Sequence of protein 2:
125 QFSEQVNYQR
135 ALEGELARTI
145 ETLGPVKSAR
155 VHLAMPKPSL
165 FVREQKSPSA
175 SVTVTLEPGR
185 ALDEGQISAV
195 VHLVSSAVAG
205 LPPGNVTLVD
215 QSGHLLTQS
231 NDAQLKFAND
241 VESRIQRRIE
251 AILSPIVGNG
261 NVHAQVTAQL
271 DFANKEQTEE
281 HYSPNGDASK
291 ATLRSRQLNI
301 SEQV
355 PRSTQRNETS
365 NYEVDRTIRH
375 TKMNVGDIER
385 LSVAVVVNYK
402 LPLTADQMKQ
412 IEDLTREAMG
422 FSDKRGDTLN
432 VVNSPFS

Residue-level contacts at the interface:
Residue T363 in protein 2 contacts residue L65 in protein 1 (closest heavy-atom distance 3.7 Å).
Residue Q297 in protein 2 interacts with residue G62 in protein 1 (closest heavy-atom distance 3.3 Å).
Residue Y366 in protein 2 is in contact with residue T66 in protein 1 (closest heavy-atom distance 4.5 Å).
Residue Q297 in protein 2 interacts with residue V63 in protein 1 (closest heavy-atom distance 3.4 Å).
Residue N365 in protein 2 contacts residue T66 in protein 1 (closest heavy-atom distance 2.5 Å).
Residue T363 in protein 2 contacts residue A64 in protein 1 (closest heavy-atom distance 4.6 Å).
Residue Q297 in protein 2 is in contact with residue G61 in protein 1 (closest heavy-atom distance 3.2 Å).
Residue N365 in protein 2 interacts with residue L67 in protein 1 (closest heavy-atom distance 3.7 Å).
Residue N365 in protein 2 is in contact with residue A64 in protein 1 (closest heavy-atom distance 3.3 Å).
Residue S295 in protein 2 interacts with residue V63 in protein 1 (closest heavy-atom distance 4.2 Å).
Residue T363 in protein 2 contacts residue V63 in protein 1 (closest heavy-atom distance 4.5 Å).
Residue S364 in protein 2 interacts with residue T66 in protein 1 (closest heavy-atom distance 3.5 Å).
Residue N365 in protein 2 interacts with residue V63 in protein 1 (closest heavy-atom distance 4.0 Å).
Residue N365 in protein 2 interacts with residue L65 in protein 1 (closest heavy-atom distance 2.9 Å).

These two protein chains interact to form a complex.

Sequence of protein 1:
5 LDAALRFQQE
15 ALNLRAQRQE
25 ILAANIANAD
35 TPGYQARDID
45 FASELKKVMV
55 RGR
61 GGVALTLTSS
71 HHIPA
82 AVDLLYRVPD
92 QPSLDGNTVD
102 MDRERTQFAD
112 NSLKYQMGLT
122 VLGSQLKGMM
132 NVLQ